Interface contacts:
Residue D149 in chain B is in contact with residue P156 in chain A (closest heavy-atom distance 4.2 Å).
Residue L144 in chain B is in contact with residue S17 in chain A (closest heavy-atom distance 3.5 Å).
Residue I36 in chain B is in contact with residue F147 in chain A (closest heavy-atom distance 4.2 Å).
Residue I151 in chain B contacts residue Q152 in chain A (closest heavy-atom distance 3.6 Å).
Residue Q152 in chain B interacts with residue Q152 in chain A (closest heavy-atom distance 2.6 Å).
Residue I27 in chain B contacts residue L24 in chain A (closest heavy-atom distance 3.2 Å).
Residue S150 in chain B is in contact with residue Q154 in chain A (closest heavy-atom distance 2.8 Å).
Residue Q154 in chain B is in contact with residue S150 in chain A (closest heavy-atom distance 2.8 Å).
Residue D149 in chain B is in contact with residue Q154 in chain A (closest heavy-atom distance 4.6 Å).
Residue S150 in chain B interacts with residue I153 in chain A (closest heavy-atom distance 3.4 Å).
Residue Q152 in chain B contacts residue S150 in chain A (closest heavy-atom distance 3.7 Å).
Residue L16 in chain B is in contact with residue F147 in chain A (closest heavy-atom distance 3.3 Å).
Residue L20 in chain B interacts with residue F140 in chain A (closest heavy-atom distance 3.8 Å).
Residue F147 in chain B interacts with residue L16 in chain A (closest heavy-atom distance 3.3 Å).
Residue F140 in chain B contacts residue L24 in chain A (closest heavy-atom distance 4.5 Å).
Residue L64 in chain B is in contact with residue P146 in chain A (closest heavy-atom distance 3.9 Å).
Residue L65 in chain B contacts residue F147 in chain A (closest heavy-atom distance 4.4 Å).
Residue S52 in chain B contacts residue Q152 in chain A (closest heavy-atom distance 3.5 Å).
Residue A143 in chain B contacts residue K18 in chain A (closest heavy-atom distance 4.1 Å).
Residue L65 in chain B contacts residue S150 in chain A (closest heavy-atom distance 4.0 Å).
Residue F147 in chain B contacts residue I36 in chain A (closest heavy-atom distance 4.2 Å).
Residue I27 in chain B contacts residue I27 in chain A (closest heavy-atom distance 1.9 Å).
Residue A143 in chain B is in contact with residue L20 in chain A (closest heavy-atom distance 4.5 Å).
Residue L24 in chain B is in contact with residue F140 in chain A (closest heavy-atom distance 4.5 Å).
Residue Q152 in chain B is in contact with residue I151 in chain A (closest heavy-atom distance 3.6 Å).
Residue F147 in chain B interacts with residue I153 in chain A (closest heavy-atom distance 4.3 Å).
Residue K18 in chain B is in contact with residue L144 in chain A (closest heavy-atom distance 4.6 Å).
Residue Q152 in chain B is in contact with residue S52 in chain A (closest heavy-atom distance 3.5 Å).
Residue L20 in chain B interacts with residue A143 in chain A (closest heavy-atom distance 4.5 Å).
Residue M28 in chain B contacts residue M28 in chain A (closest heavy-atom distance 3.2 Å).
Residue I153 in chain B contacts residue F147 in chain A (closest heavy-atom distance 4.3 Å).
Residue D149 in chain B contacts residue L64 in chain A (closest heavy-atom distance 3.6 Å).
Residue I153 in chain B is in contact with residue S150 in chain A (closest heavy-atom distance 3.4 Å).
Residue P156 in chain B contacts residue S150 in chain A (closest heavy-atom distance 3.5 Å).
Residue M28 in chain B contacts residue L24 in chain A (closest heavy-atom distance 4.0 Å).
Residue P156 in chain B is in contact with residue D149 in chain A (closest heavy-atom distance 4.2 Å).
Residue P146 in chain B is in contact with residue L65 in chain A (closest heavy-atom distance 4.1 Å).
Residue P146 in chain B interacts with residue L64 in chain A (closest heavy-atom distance 3.9 Å).
Residue S150 in chain B interacts with residue P156 in chain A (closest heavy-atom distance 3.5 Å).
Residue Q152 in chain B contacts residue Q154 in chain A (closest heavy-atom distance 4.3 Å).
Residue L144 in chain B interacts with residue L16 in chain A (closest heavy-atom distance 3.6 Å).
Residue L20 in chain B contacts residue L144 in chain A (closest heavy-atom distance 3.5 Å).
Residue S150 in chain B interacts with residue Q152 in chain A (closest heavy-atom distance 3.7 Å).
Residue F140 in chain B is in contact with residue L20 in chain A (closest heavy-atom distance 3.8 Å).
Residue L24 in chain B contacts residue M28 in chain A (closest heavy-atom distance 4.0 Å).
Residue Q154 in chain B contacts residue D149 in chain A (closest heavy-atom distance 4.6 Å).
Residue S150 in chain B contacts residue P155 in chain A (closest heavy-atom distance 3.2 Å).
Residue S17 in chain B is in contact with residue L144 in chain A (closest heavy-atom distance 3.5 Å).
Residue L16 in chain B interacts with residue L144 in chain A (closest heavy-atom distance 3.6 Å).
Residue L144 in chain B is in contact with residue K18 in chain A (closest heavy-atom distance 4.6 Å).
Residue L24 in chain B contacts residue I27 in chain A (closest heavy-atom distance 3.2 Å).
Residue L65 in chain B is in contact with residue P146 in chain A (closest heavy-atom distance 4.1 Å).
Residue I151 in chain B is in contact with residue I151 in chain A (closest heavy-atom distance 4.2 Å).
Residue P155 in chain B interacts with residue S150 in chain A (closest heavy-atom distance 3.2 Å).
Residue Q154 in chain B interacts with residue Q152 in chain A (closest heavy-atom distance 4.3 Å).
Residue K18 in chain B contacts residue A143 in chain A (closest heavy-atom distance 4.1 Å).
Residue L144 in chain B is in contact with residue L20 in chain A (closest heavy-atom distance 3.5 Å).
Residue F147 in chain B interacts with residue L65 in chain A (closest heavy-atom distance 4.4 Å).
Residue L64 in chain B contacts residue D149 in chain A (closest heavy-atom distance 3.6 Å).
Residue S150 in chain B contacts residue L65 in chain A (closest heavy-atom distance 4.0 Å).

Sequence of chain B:
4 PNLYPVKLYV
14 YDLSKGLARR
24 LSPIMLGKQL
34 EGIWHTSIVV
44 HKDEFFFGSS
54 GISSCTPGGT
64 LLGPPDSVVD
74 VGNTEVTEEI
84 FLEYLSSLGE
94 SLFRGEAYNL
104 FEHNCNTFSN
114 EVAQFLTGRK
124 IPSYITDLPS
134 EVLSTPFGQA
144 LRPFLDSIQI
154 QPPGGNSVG

Sequence of chain A:
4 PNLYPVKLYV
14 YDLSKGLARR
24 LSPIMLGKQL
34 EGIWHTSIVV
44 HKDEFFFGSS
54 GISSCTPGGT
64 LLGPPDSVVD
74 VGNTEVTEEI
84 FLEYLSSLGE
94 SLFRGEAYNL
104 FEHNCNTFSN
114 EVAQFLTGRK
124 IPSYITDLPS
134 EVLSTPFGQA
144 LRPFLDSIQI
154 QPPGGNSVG

The following describes two proteins that form a bound complex.